Sequence of chain B:
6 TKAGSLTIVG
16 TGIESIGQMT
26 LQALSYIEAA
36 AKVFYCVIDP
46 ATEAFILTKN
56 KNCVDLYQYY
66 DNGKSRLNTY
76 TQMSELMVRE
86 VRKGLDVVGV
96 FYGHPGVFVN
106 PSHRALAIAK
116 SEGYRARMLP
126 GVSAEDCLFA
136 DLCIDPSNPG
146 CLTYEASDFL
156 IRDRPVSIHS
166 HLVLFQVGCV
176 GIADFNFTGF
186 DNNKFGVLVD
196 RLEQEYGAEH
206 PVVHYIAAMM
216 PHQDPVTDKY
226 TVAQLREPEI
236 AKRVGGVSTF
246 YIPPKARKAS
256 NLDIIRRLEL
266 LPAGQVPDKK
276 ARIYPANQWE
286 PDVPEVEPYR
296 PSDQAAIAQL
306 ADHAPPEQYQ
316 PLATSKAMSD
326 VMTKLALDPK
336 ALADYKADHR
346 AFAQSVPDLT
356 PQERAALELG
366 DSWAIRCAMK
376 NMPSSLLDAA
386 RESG

Residue-level contacts at the interface:
Residue A178 in chain B is in contact with residue V12 in chain A (closest heavy-atom distance 3.1 Å).
Residue G241 in chain B interacts with residue W3 in chain A (closest heavy-atom distance 3.4 Å).
Residue G240 in chain B is in contact with residue W3 in chain A (closest heavy-atom distance 3.8 Å).
Residue R71 in chain B interacts with residue I5 in chain A (closest heavy-atom distance 3.4 Å).
Residue Y65 in chain B contacts residue I5 in chain A (closest heavy-atom distance 2.6 Å).
Residue G241 in chain B is in contact with residue P2 in chain A (closest heavy-atom distance 3.7 Å).
Residue Q171 in chain B interacts with residue I5 in chain A (closest heavy-atom distance 3.4 Å).
Residue A178 in chain B is in contact with residue I13 in chain A (closest heavy-atom distance 3.5 Å).
Residue Q171 in chain B contacts residue F7 in chain A (closest heavy-atom distance 3.2 Å).
Residue G173 in chain B interacts with residue W3 in chain A (closest heavy-atom distance 3.5 Å).
Residue E150 in chain B interacts with residue V9 in chain A (closest heavy-atom distance 3.3 Å).
Residue R71 in chain B interacts with residue G8 in chain A (closest heavy-atom distance 3.7 Å).
Residue I177 in chain B interacts with residue I13 in chain A (closest heavy-atom distance 4.6 Å).
Residue R157 in chain B contacts residue I10 in chain A (closest heavy-atom distance 3.2 Å).
Residue V104 in chain B contacts residue F7 in chain A (closest heavy-atom distance 4.0 Å).
Residue S152 in chain B is in contact with residue V12 in chain A (closest heavy-atom distance 4.2 Å).
Residue I177 in chain B is in contact with residue V12 in chain A (closest heavy-atom distance 3.3 Å).
Residue Y75 in chain B interacts with residue I5 in chain A (closest heavy-atom distance 2.6 Å).
Residue G241 in chain B contacts residue I5 in chain A (closest heavy-atom distance 3.6 Å).
Residue F180 in chain B interacts with residue W3 in chain A (closest heavy-atom distance 3.8 Å).
Residue R157 in chain B interacts with residue G11 in chain A (closest heavy-atom distance 4.5 Å).
Residue G176 in chain B contacts residue V12 in chain A (closest heavy-atom distance 3.8 Å).
Residue G184 in chain B contacts residue F1 in chain A (closest heavy-atom distance 4.3 Å).
Residue N73 in chain B is in contact with residue G14 in chain A (closest heavy-atom distance 4.2 Å).
Residue G184 in chain B is in contact with residue W3 in chain A (closest heavy-atom distance 3.2 Å).
Residue N105 in chain B contacts residue F7 in chain A (closest heavy-atom distance 4.2 Å).
Residue F182 in chain B is in contact with residue W3 in chain A (closest heavy-atom distance 4.7 Å).
Residue Y97 in chain B is in contact with residue I5 in chain A (closest heavy-atom distance 4.9 Å).
Residue I156 in chain B contacts residue V12 in chain A (closest heavy-atom distance 3.6 Å).
Residue N105 in chain B interacts with residue I13 in chain A (closest heavy-atom distance 4.2 Å).
Residue F185 in chain B interacts with residue W3 in chain A (closest heavy-atom distance 3.0 Å).
Residue D153 in chain B interacts with residue V9 in chain A (closest heavy-atom distance 3.6 Å).
Residue E150 in chain B contacts residue G8 in chain A (closest heavy-atom distance 4.9 Å).
Residue L72 in chain B is in contact with residue I13 in chain A (closest heavy-atom distance 3.7 Å).
Residue Q171 in chain B interacts with residue G8 in chain A (closest heavy-atom distance 4.7 Å).
Residue R71 in chain B contacts residue I13 in chain A (closest heavy-atom distance 3.9 Å).
Residue S70 in chain B interacts with residue G14 in chain A (closest heavy-atom distance 2.5 Å).
Residue N181 in chain B interacts with residue W3 in chain A (closest heavy-atom distance 4.6 Å).
Residue Y75 in chain B is in contact with residue F7 in chain A (closest heavy-atom distance 3.0 Å).
Residue S152 in chain B is in contact with residue V9 in chain A (closest heavy-atom distance 4.2 Å).
Residue F103 in chain B is in contact with residue F7 in chain A (closest heavy-atom distance 3.2 Å).
Residue C174 in chain B contacts residue W3 in chain A (closest heavy-atom distance 4.6 Å).
Residue L72 in chain B contacts residue G14 in chain A (closest heavy-atom distance 3.7 Å).
Residue R71 in chain B interacts with residue F7 in chain A (closest heavy-atom distance 2.8 Å).
Residue F185 in chain B contacts residue I5 in chain A (closest heavy-atom distance 4.4 Å).
Residue T183 in chain B interacts with residue W3 in chain A (closest heavy-atom distance 4.4 Å).
Residue M214 in chain B contacts residue P2 in chain A (closest heavy-atom distance 4.2 Å).
Residue Y75 in chain B is in contact with residue I13 in chain A (closest heavy-atom distance 4.2 Å).
Residue F182 in chain B contacts residue F1 in chain A (closest heavy-atom distance 4.3 Å).
Residue I156 in chain B contacts residue V9 in chain A (closest heavy-atom distance 4.3 Å).
Residue V242 in chain B interacts with residue P2 in chain A (closest heavy-atom distance 4.0 Å).
Residue I43 in chain B interacts with residue P2 in chain A (closest heavy-atom distance 3.3 Å).
Residue C174 in chain B is in contact with residue I5 in chain A (closest heavy-atom distance 4.1 Å).
Residue Y62 in chain B contacts residue W3 in chain A (closest heavy-atom distance 3.0 Å).
Residue T183 in chain B interacts with residue F1 in chain A (closest heavy-atom distance 2.8 Å).
Residue E150 in chain B interacts with residue F7 in chain A (closest heavy-atom distance 3.9 Å).
Residue Y75 in chain B is in contact with residue G8 in chain A (closest heavy-atom distance 4.1 Å).

The following describes two proteins that form a bound complex.

Sequence of chain A:
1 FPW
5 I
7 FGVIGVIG